Contacts between the two chains:
Residue L18 in protein 2 interacts with residue E53 in protein 1 (closest heavy-atom distance 4.4 Å).
Residue D36 in protein 2 interacts with residue V15 in protein 1 (closest heavy-atom distance 4.5 Å).
Residue V15 in protein 2 contacts residue D36 in protein 1 (closest heavy-atom distance 3.3 Å).
Residue P96 in protein 2 is in contact with residue G24 in protein 1 (closest heavy-atom distance 4.1 Å).
Residue V92 in protein 2 interacts with residue Q23 in protein 1 (closest heavy-atom distance 2.9 Å).
Residue W21 in protein 2 interacts with residue S57 in protein 1 (closest heavy-atom distance 3.6 Å).
Residue G24 in protein 2 contacts residue P96 in protein 1 (closest heavy-atom distance 3.9 Å).
Residue V35 in protein 2 is in contact with residue L19 in protein 1 (closest heavy-atom distance 4.6 Å).
Residue W93 in protein 2 interacts with residue K22 in protein 1 (closest heavy-atom distance 3.5 Å).
Residue V35 in protein 2 contacts residue V15 in protein 1 (closest heavy-atom distance 4.4 Å).
Residue K22 in protein 2 interacts with residue A31 in protein 1 (closest heavy-atom distance 3.7 Å).
Residue V39 in protein 2 interacts with residue L18 in protein 1 (closest heavy-atom distance 3.7 Å).
Residue L18 in protein 2 interacts with residue L52 in protein 1 (closest heavy-atom distance 4.3 Å).
Residue W21 in protein 2 contacts residue W93 in protein 1 (closest heavy-atom distance 3.5 Å).
Residue Q23 in protein 2 contacts residue R94 in protein 1 (closest heavy-atom distance 3.4 Å).
Residue A31 in protein 2 is in contact with residue K22 in protein 1 (closest heavy-atom distance 3.6 Å).
Residue E53 in protein 2 is in contact with residue W21 in protein 1 (closest heavy-atom distance 4.9 Å).
Residue L19 in protein 2 interacts with residue E32 in protein 1 (closest heavy-atom distance 3.8 Å).
Residue L56 in protein 2 interacts with residue W21 in protein 1 (closest heavy-atom distance 4.4 Å).
Residue V92 in protein 2 is in contact with residue K22 in protein 1 (closest heavy-atom distance 3.4 Å).
Residue K22 in protein 2 contacts residue W93 in protein 1 (closest heavy-atom distance 3.8 Å).
Residue Q23 in protein 2 is in contact with residue P96 in protein 1 (closest heavy-atom distance 4.1 Å).
Residue P13 in protein 2 is in contact with residue D36 in protein 1 (closest heavy-atom distance 4.9 Å).
Residue W21 in protein 2 contacts residue E53 in protein 1 (closest heavy-atom distance 4.6 Å).
Residue V15 in protein 2 contacts residue E32 in protein 1 (closest heavy-atom distance 4.8 Å).
Residue P96 in protein 2 contacts residue D25 in protein 1 (closest heavy-atom distance 4.0 Å).
Residue L19 in protein 2 interacts with residue V35 in protein 1 (closest heavy-atom distance 3.7 Å).
Residue V15 in protein 2 contacts residue V35 in protein 1 (closest heavy-atom distance 3.8 Å).
Residue Q23 in protein 2 interacts with residue V92 in protein 1 (closest heavy-atom distance 2.8 Å).
Residue V92 in protein 2 interacts with residue W21 in protein 1 (closest heavy-atom distance 4.8 Å).
Residue V39 in protein 2 is in contact with residue V15 in protein 1 (closest heavy-atom distance 3.5 Å).
Residue V15 in protein 2 interacts with residue V39 in protein 1 (closest heavy-atom distance 3.9 Å).
Residue D25 in protein 2 contacts residue D25 in protein 1 (closest heavy-atom distance 3.5 Å).
Residue L18 in protein 2 contacts residue W93 in protein 1 (closest heavy-atom distance 3.1 Å).
Residue R17 in protein 2 is in contact with residue E53 in protein 1 (closest heavy-atom distance 2.9 Å).
Residue W21 in protein 2 is in contact with residue V92 in protein 1 (closest heavy-atom distance 4.9 Å).
Residue E28 in protein 2 interacts with residue E28 in protein 1 (closest heavy-atom distance 3.5 Å).
Residue W21 in protein 2 contacts residue L56 in protein 1 (closest heavy-atom distance 4.0 Å).
Residue W93 in protein 2 interacts with residue L18 in protein 1 (closest heavy-atom distance 3.4 Å).
Residue Q23 in protein 2 is in contact with residue W93 in protein 1 (closest heavy-atom distance 3.3 Å).
Residue K22 in protein 2 interacts with residue E28 in protein 1 (closest heavy-atom distance 4.0 Å).
Residue L19 in protein 2 contacts residue W93 in protein 1 (closest heavy-atom distance 5.0 Å).
Residue K22 in protein 2 interacts with residue V92 in protein 1 (closest heavy-atom distance 3.6 Å).
Residue S57 in protein 2 interacts with residue W21 in protein 1 (closest heavy-atom distance 4.5 Å).
Residue D25 in protein 2 is in contact with residue P96 in protein 1 (closest heavy-atom distance 4.2 Å).
Residue W93 in protein 2 contacts residue L19 in protein 1 (closest heavy-atom distance 4.7 Å).
Residue E32 in protein 2 is in contact with residue L19 in protein 1 (closest heavy-atom distance 4.2 Å).
Residue L18 in protein 2 is in contact with residue L56 in protein 1 (closest heavy-atom distance 3.9 Å).
Residue V35 in protein 2 contacts residue L18 in protein 1 (closest heavy-atom distance 3.4 Å).
Residue L18 in protein 2 contacts residue V35 in protein 1 (closest heavy-atom distance 3.9 Å).
Residue E28 in protein 2 is in contact with residue K22 in protein 1 (closest heavy-atom distance 4.3 Å).
Residue R94 in protein 2 interacts with residue Q23 in protein 1 (closest heavy-atom distance 3.9 Å).
Residue W93 in protein 2 is in contact with residue W21 in protein 1 (closest heavy-atom distance 3.3 Å).
Residue L18 in protein 2 contacts residue V39 in protein 1 (closest heavy-atom distance 3.3 Å).
Residue P96 in protein 2 contacts residue Q23 in protein 1 (closest heavy-atom distance 4.4 Å).
Residue L18 in protein 2 contacts residue M49 in protein 1 (closest heavy-atom distance 4.7 Å).
Residue W93 in protein 2 contacts residue Q23 in protein 1 (closest heavy-atom distance 4.2 Å).
Residue Q23 in protein 2 contacts residue R91 in protein 1 (closest heavy-atom distance 4.9 Å).

Sequence of protein 1:
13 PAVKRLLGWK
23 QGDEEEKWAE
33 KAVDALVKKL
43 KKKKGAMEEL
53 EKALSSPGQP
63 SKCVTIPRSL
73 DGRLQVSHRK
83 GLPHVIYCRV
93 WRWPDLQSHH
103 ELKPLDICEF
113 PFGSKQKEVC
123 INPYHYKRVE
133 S

These two protein chains interact to form a complex.

Sequence of protein 2:
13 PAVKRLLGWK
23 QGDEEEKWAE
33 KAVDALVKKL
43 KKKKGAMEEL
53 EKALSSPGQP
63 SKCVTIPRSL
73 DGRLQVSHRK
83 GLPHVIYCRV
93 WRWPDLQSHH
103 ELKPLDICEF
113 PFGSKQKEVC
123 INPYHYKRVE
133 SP